Sequence of chain A:
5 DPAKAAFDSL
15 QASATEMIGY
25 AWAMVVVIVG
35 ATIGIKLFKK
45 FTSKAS

Sequence of chain B:
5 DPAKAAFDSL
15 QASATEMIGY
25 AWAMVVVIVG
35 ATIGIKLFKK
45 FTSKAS

This data describes a binding interaction between two proteins.

Interface contacts:
Residue I39 in chain B interacts with residue A25 in chain A (closest heavy-atom distance 4.5 Å).
Residue T46 in chain B contacts residue V33 in chain A (closest heavy-atom distance 3.7 Å).
Residue Y24 in chain B contacts residue A7 in chain A (closest heavy-atom distance 4.9 Å).
Residue S47 in chain B contacts residue K40 in chain A (closest heavy-atom distance 3.4 Å).
Residue S50 in chain B is in contact with residue K40 in chain A (closest heavy-atom distance 3.8 Å).
Residue Y24 in chain B interacts with residue Q15 in chain A (closest heavy-atom distance 4.7 Å).
Residue M28 in chain B contacts residue L14 in chain A (closest heavy-atom distance 3.7 Å).
Residue I39 in chain B contacts residue W26 in chain A (closest heavy-atom distance 3.9 Å).
Residue T46 in chain B contacts residue I37 in chain A (closest heavy-atom distance 3.4 Å).
Residue S50 in chain B is in contact with residue I37 in chain A (closest heavy-atom distance 4.1 Å).
Residue F42 in chain B is in contact with residue V30 in chain A (closest heavy-atom distance 4.9 Å).
Residue A35 in chain B contacts residue W26 in chain A (closest heavy-atom distance 4.8 Å).
Residue M21 in chain B is in contact with residue F11 in chain A (closest heavy-atom distance 4.5 Å).
Residue M28 in chain B contacts residue F11 in chain A (closest heavy-atom distance 3.7 Å).
Residue F42 in chain B interacts with residue V29 in chain A (closest heavy-atom distance 3.8 Å).
Residue F42 in chain B contacts residue V33 in chain A (closest heavy-atom distance 3.9 Å).
Residue S50 in chain B interacts with residue L41 in chain A (closest heavy-atom distance 3.2 Å).
Residue Y24 in chain B interacts with residue F11 in chain A (closest heavy-atom distance 3.7 Å).
Residue A25 in chain B interacts with residue F11 in chain A (closest heavy-atom distance 4.2 Å).
Residue Y24 in chain B interacts with residue K8 in chain A (closest heavy-atom distance 3.5 Å).
Residue S47 in chain B is in contact with residue I37 in chain A (closest heavy-atom distance 4.4 Å).
Residue M21 in chain B is in contact with residue A7 in chain A (closest heavy-atom distance 4.8 Å).
Residue I32 in chain B interacts with residue A18 in chain A (closest heavy-atom distance 4.1 Å).
Residue A27 in chain B is in contact with residue Q15 in chain A (closest heavy-atom distance 3.8 Å).
Residue K43 in chain B interacts with residue V33 in chain A (closest heavy-atom distance 4.4 Å).
Residue I39 in chain B interacts with residue V29 in chain A (closest heavy-atom distance 4.1 Å).
Residue M28 in chain B contacts residue Q15 in chain A (closest heavy-atom distance 4.0 Å).
Residue F42 in chain B contacts residue W26 in chain A (closest heavy-atom distance 4.1 Å).
Residue V31 in chain B contacts residue I22 in chain A (closest heavy-atom distance 4.2 Å).
Residue A35 in chain B interacts with residue I22 in chain A (closest heavy-atom distance 3.6 Å).
Residue I32 in chain B contacts residue I22 in chain A (closest heavy-atom distance 4.5 Å).
Residue V31 in chain B contacts residue T19 in chain A (closest heavy-atom distance 4.9 Å).
Residue S50 in chain B is in contact with residue K44 in chain A (closest heavy-atom distance 4.1 Å).
Residue V31 in chain B is in contact with residue Q15 in chain A (closest heavy-atom distance 4.2 Å).
Residue G38 in chain B contacts residue W26 in chain A (closest heavy-atom distance 4.0 Å).
Residue K43 in chain B interacts with residue V29 in chain A (closest heavy-atom distance 4.9 Å).